Sequence of the second protein:
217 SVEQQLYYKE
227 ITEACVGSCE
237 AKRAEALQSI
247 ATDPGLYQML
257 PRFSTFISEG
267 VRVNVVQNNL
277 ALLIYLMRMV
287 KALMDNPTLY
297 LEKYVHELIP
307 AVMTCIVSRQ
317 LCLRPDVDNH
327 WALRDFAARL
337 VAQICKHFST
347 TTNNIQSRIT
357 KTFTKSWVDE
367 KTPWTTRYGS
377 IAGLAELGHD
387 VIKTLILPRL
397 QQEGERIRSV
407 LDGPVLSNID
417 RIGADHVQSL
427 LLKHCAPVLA

Sequence of the first protein:
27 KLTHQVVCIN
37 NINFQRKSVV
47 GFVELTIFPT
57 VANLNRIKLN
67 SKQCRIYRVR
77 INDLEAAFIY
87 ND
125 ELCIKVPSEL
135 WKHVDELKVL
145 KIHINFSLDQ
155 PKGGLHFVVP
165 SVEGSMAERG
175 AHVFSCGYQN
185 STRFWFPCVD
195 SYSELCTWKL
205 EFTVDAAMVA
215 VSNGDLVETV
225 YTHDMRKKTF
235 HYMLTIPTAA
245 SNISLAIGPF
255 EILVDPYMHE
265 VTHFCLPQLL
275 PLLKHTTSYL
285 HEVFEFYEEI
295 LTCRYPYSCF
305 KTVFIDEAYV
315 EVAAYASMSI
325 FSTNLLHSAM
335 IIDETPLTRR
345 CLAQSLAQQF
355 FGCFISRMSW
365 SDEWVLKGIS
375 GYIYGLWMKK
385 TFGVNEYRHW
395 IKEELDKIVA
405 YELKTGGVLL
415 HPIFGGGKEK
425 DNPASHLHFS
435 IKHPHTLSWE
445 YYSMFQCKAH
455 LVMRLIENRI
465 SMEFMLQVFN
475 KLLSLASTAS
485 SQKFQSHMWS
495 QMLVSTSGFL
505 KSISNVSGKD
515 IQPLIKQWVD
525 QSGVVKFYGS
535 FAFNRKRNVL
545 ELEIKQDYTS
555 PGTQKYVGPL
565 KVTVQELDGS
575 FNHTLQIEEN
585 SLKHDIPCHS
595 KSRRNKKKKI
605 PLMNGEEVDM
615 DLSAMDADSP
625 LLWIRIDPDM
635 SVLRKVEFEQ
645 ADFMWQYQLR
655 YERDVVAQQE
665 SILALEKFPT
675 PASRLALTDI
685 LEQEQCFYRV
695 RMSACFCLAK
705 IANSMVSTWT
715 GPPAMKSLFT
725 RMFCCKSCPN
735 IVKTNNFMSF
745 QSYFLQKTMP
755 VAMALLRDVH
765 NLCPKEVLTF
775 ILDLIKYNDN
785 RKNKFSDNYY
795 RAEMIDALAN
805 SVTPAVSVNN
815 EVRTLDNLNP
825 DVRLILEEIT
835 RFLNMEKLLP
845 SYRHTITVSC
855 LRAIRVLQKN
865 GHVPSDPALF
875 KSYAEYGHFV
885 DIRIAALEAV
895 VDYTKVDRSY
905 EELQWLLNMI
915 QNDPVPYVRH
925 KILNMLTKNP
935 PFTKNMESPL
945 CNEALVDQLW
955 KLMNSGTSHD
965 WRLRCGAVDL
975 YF

This data describes a binding interaction between two proteins.

Contacts between the two chains:
Residue N838 in the first protein is in contact with residue L222 in the second protein (closest heavy-atom distance 4.3 Å).
Residue N838 in the first protein interacts with residue Y223 in the second protein (closest heavy-atom distance 2.9 Å).
Residue K786 in the first protein contacts residue S217 in the second protein (closest heavy-atom distance 4.0 Å).
Residue M839 in the first protein contacts residue L222 in the second protein (closest heavy-atom distance 4.9 Å).
Residue K786 in the first protein is in contact with residue V218 in the second protein (closest heavy-atom distance 1.9 Å).
Residue N838 in the first protein contacts residue E226 in the second protein (closest heavy-atom distance 2.7 Å).